Sequence of the second protein:
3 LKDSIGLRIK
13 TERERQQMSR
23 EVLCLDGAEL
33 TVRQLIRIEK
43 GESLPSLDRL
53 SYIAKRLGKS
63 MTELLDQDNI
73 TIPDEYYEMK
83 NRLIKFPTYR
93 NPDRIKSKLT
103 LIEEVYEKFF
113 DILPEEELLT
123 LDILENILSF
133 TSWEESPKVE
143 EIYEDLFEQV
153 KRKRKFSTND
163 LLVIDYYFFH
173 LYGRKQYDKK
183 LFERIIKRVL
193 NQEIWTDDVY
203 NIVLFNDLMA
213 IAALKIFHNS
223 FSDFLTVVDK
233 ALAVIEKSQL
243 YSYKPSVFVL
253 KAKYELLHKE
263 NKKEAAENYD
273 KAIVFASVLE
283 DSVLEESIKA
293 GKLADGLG

Sequence of the first protein:
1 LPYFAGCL

The following describes two proteins that form a bound complex.

Residue-level contacts at the interface:
Residue Y245 in the second protein contacts residue C7 in the first protein (closest heavy-atom distance 3.6 Å).
Residue L85 in the second protein is in contact with residue L8 in the first protein (closest heavy-atom distance 3.9 Å).
Residue Y91 in the second protein is in contact with residue Y3 in the first protein (closest heavy-atom distance 3.3 Å).
Residue I204 in the second protein contacts residue L8 in the first protein (closest heavy-atom distance 4.1 Å).
Residue A215 in the second protein interacts with residue A5 in the first protein (closest heavy-atom distance 4.3 Å).
Residue F171 in the second protein is in contact with residue G6 in the first protein (closest heavy-atom distance 4.9 Å).
Residue M211 in the second protein is in contact with residue C7 in the first protein (closest heavy-atom distance 4.0 Å).
Residue F88 in the second protein is in contact with residue L8 in the first protein (closest heavy-atom distance 3.5 Å).
Residue Y91 in the second protein interacts with residue F4 in the first protein (closest heavy-atom distance 4.5 Å).
Residue F207 in the second protein contacts residue C7 in the first protein (closest heavy-atom distance 3.7 Å).
Residue Y91 in the second protein is in contact with residue L8 in the first protein (closest heavy-atom distance 4.9 Å).
Residue Y91 in the second protein contacts residue G6 in the first protein (closest heavy-atom distance 2.8 Å).
Residue L252 in the second protein is in contact with residue F4 in the first protein (closest heavy-atom distance 3.5 Å).
Residue L130 in the second protein interacts with residue L8 in the first protein (closest heavy-atom distance 3.6 Å).
Residue Y174 in the second protein contacts residue L1 in the first protein (closest heavy-atom distance 3.8 Å).
Residue I86 in the second protein is in contact with residue C7 in the first protein (closest heavy-atom distance 4.4 Å).
Residue N208 in the second protein is in contact with residue G6 in the first protein (closest heavy-atom distance 4.0 Å).
Residue N208 in the second protein interacts with residue L8 in the first protein (closest heavy-atom distance 3.2 Å).
Residue R92 in the second protein is in contact with residue G6 in the first protein (closest heavy-atom distance 3.8 Å).
Residue S248 in the second protein contacts residue F4 in the first protein (closest heavy-atom distance 3.0 Å).
Residue I129 in the second protein interacts with residue L8 in the first protein (closest heavy-atom distance 4.6 Å).
Residue L286 in the second protein is in contact with residue Y3 in the first protein (closest heavy-atom distance 4.7 Å).
Residue T90 in the second protein is in contact with residue L8 in the first protein (closest heavy-atom distance 3.0 Å).
Residue Y174 in the second protein contacts residue P2 in the first protein (closest heavy-atom distance 3.8 Å).
Residue L126 in the second protein interacts with residue L8 in the first protein (closest heavy-atom distance 3.9 Å).
Residue N208 in the second protein interacts with residue C7 in the first protein (closest heavy-atom distance 3.0 Å).
Residue A215 in the second protein contacts residue P2 in the first protein (closest heavy-atom distance 3.8 Å).
Residue A215 in the second protein interacts with residue L1 in the first protein (closest heavy-atom distance 3.6 Å).
Residue V251 in the second protein is in contact with residue Y3 in the first protein (closest heavy-atom distance 3.9 Å).
Residue R92 in the second protein is in contact with residue L1 in the first protein (closest heavy-atom distance 3.9 Å).
Residue Y271 in the second protein interacts with residue Y3 in the first protein (closest heavy-atom distance 4.4 Å).
Residue F171 in the second protein interacts with residue L1 in the first protein (closest heavy-atom distance 3.4 Å).
Residue T90 in the second protein contacts residue G6 in the first protein (closest heavy-atom distance 3.8 Å).
Residue M211 in the second protein interacts with residue F4 in the first protein (closest heavy-atom distance 4.0 Å).
Residue F170 in the second protein is in contact with residue L1 in the first protein (closest heavy-atom distance 3.6 Å).
Residue R92 in the second protein contacts residue Y3 in the first protein (closest heavy-atom distance 4.3 Å).
Residue A215 in the second protein is in contact with residue F4 in the first protein (closest heavy-atom distance 3.8 Å).
Residue K255 in the second protein contacts residue F4 in the first protein (closest heavy-atom distance 3.9 Å).
Residue D167 in the second protein is in contact with residue L8 in the first protein (closest heavy-atom distance 3.9 Å).
Residue G293 in the second protein interacts with residue Y3 in the first protein (closest heavy-atom distance 4.4 Å).
Residue S289 in the second protein is in contact with residue Y3 in the first protein (closest heavy-atom distance 3.5 Å).
Residue Y91 in the second protein is in contact with residue C7 in the first protein (closest heavy-atom distance 4.6 Å).
Residue N208 in the second protein contacts residue A5 in the first protein (closest heavy-atom distance 3.6 Å).
Residue P89 in the second protein interacts with residue C7 in the first protein (closest heavy-atom distance 3.6 Å).
Residue V205 in the second protein contacts residue L8 in the first protein (closest heavy-atom distance 4.6 Å).
Residue M211 in the second protein is in contact with residue A5 in the first protein (closest heavy-atom distance 3.7 Å).
Residue I204 in the second protein is in contact with residue C7 in the first protein (closest heavy-atom distance 4.2 Å).
Residue S248 in the second protein contacts residue C7 in the first protein (closest heavy-atom distance 3.9 Å).
Residue R92 in the second protein is in contact with residue P2 in the first protein (closest heavy-atom distance 3.7 Å).
Residue L164 in the second protein is in contact with residue L8 in the first protein (closest heavy-atom distance 3.9 Å).
Residue V251 in the second protein is in contact with residue F4 in the first protein (closest heavy-atom distance 3.9 Å).
Residue I290 in the second protein interacts with residue Y3 in the first protein (closest heavy-atom distance 3.2 Å).
Residue P89 in the second protein contacts residue G6 in the first protein (closest heavy-atom distance 4.1 Å).
Residue I218 in the second protein is in contact with residue F4 in the first protein (closest heavy-atom distance 4.6 Å).
Residue A212 in the second protein is in contact with residue A5 in the first protein (closest heavy-atom distance 4.2 Å).
Residue I86 in the second protein is in contact with residue L8 in the first protein (closest heavy-atom distance 3.6 Å).
Residue P89 in the second protein interacts with residue L8 in the first protein (closest heavy-atom distance 3.9 Å).
Residue F171 in the second protein is in contact with residue A5 in the first protein (closest heavy-atom distance 4.9 Å).
Residue K100 in the second protein is in contact with residue L8 in the first protein (closest heavy-atom distance 2.4 Å).
Residue A212 in the second protein contacts residue L1 in the first protein (closest heavy-atom distance 4.2 Å).